Sequence of protein 2:
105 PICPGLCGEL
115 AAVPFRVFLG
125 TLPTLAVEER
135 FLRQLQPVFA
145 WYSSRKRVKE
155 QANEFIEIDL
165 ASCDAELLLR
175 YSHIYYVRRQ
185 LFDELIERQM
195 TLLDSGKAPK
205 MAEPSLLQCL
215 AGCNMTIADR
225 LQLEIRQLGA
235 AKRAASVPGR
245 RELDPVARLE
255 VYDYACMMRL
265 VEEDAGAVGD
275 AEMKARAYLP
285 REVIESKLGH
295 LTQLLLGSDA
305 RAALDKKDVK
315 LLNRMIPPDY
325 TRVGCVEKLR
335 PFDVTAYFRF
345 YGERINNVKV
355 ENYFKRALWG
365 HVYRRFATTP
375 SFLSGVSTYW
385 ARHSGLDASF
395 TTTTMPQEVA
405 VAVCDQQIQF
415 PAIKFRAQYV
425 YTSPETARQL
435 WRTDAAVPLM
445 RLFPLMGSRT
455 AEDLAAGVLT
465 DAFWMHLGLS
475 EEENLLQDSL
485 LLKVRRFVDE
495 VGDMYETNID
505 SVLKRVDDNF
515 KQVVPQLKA

This data describes a binding interaction between two proteins.

Interface contacts:
Residue D198 in protein 2 contacts residue R8 in protein 1 (closest heavy-atom distance 4.0 Å).
Residue Q155 in protein 2 is in contact with residue V125 in protein 1 (closest heavy-atom distance 3.4 Å).
Residue R192 in protein 2 is in contact with residue R53 in protein 1 (closest heavy-atom distance 4.8 Å).
Residue E191 in protein 2 contacts residue R53 in protein 1 (closest heavy-atom distance 4.4 Å).
Residue D187 in protein 2 interacts with residue R57 in protein 1 (closest heavy-atom distance 2.4 Å).
Residue E188 in protein 2 interacts with residue R57 in protein 1 (closest heavy-atom distance 4.7 Å).
Residue T195 in protein 2 is in contact with residue R8 in protein 1 (closest heavy-atom distance 3.8 Å).
Residue E191 in protein 2 interacts with residue R57 in protein 1 (closest heavy-atom distance 2.7 Å).
Residue T195 in protein 2 contacts residue S2 in protein 1 (closest heavy-atom distance 3.9 Å).
Residue Q155 in protein 2 is in contact with residue H126 in protein 1 (closest heavy-atom distance 4.3 Å).
Residue E188 in protein 2 interacts with residue R53 in protein 1 (closest heavy-atom distance 4.7 Å).

Sequence of protein 1:
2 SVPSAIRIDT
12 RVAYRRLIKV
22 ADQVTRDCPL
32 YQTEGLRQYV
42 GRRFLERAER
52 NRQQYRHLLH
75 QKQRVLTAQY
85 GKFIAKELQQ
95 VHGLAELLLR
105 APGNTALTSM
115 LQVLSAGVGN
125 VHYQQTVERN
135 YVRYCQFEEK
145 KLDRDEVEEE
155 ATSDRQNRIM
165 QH